Sequence of the first protein:
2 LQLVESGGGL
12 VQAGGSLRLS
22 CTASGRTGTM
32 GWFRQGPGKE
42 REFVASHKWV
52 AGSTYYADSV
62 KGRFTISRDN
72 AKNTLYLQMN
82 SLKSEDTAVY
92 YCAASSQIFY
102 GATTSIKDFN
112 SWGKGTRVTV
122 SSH

Residue-level contacts at the interface:
Residue K214 in the second protein interacts with residue S54 in the first protein (closest heavy-atom distance 4.2 Å).
Residue P218 in the second protein contacts residue I99 in the first protein (closest heavy-atom distance 4.6 Å).
Residue A215 in the second protein is in contact with residue F100 in the first protein (closest heavy-atom distance 3.5 Å).
Residue H173 in the second protein is in contact with residue Y101 in the first protein (closest heavy-atom distance 2.8 Å).
Residue F168 in the second protein is in contact with residue Y56 in the first protein (closest heavy-atom distance 3.9 Å).
Residue E211 in the second protein interacts with residue Y101 in the first protein (closest heavy-atom distance 2.9 Å).
Residue P386 in the second protein interacts with residue Q98 in the first protein (closest heavy-atom distance 3.5 Å).
Residue E211 in the second protein interacts with residue A103 in the first protein (closest heavy-atom distance 5.0 Å).
Residue T207 in the second protein contacts residue Y101 in the first protein (closest heavy-atom distance 4.2 Å).
Residue K214 in the second protein is in contact with residue I99 in the first protein (closest heavy-atom distance 4.2 Å).
Residue Q216 in the second protein contacts residue I99 in the first protein (closest heavy-atom distance 4.0 Å).
Residue V208 in the second protein contacts residue Y101 in the first protein (closest heavy-atom distance 3.5 Å).
Residue F168 in the second protein interacts with residue A58 in the first protein (closest heavy-atom distance 4.7 Å).
Residue V175 in the second protein contacts residue F100 in the first protein (closest heavy-atom distance 4.5 Å).
Residue P167 in the second protein interacts with residue A103 in the first protein (closest heavy-atom distance 3.1 Å).
Residue F168 in the second protein interacts with residue F44 in the first protein (closest heavy-atom distance 3.8 Å).
Residue Q170 in the second protein contacts residue T105 in the first protein (closest heavy-atom distance 3.2 Å).
Residue E166 in the second protein contacts residue Y101 in the first protein (closest heavy-atom distance 4.8 Å).
Residue H173 in the second protein contacts residue G102 in the first protein (closest heavy-atom distance 4.6 Å).
Residue A215 in the second protein contacts residue I99 in the first protein (closest heavy-atom distance 3.8 Å).
Residue K214 in the second protein contacts residue Y56 in the first protein (closest heavy-atom distance 3.6 Å).
Residue H173 in the second protein interacts with residue D109 in the first protein (closest heavy-atom distance 3.8 Å).
Residue Q170 in the second protein is in contact with residue S106 in the first protein (closest heavy-atom distance 3.8 Å).
Residue F168 in the second protein contacts residue A103 in the first protein (closest heavy-atom distance 3.4 Å).
Residue A215 in the second protein contacts residue K49 in the first protein (closest heavy-atom distance 4.3 Å).
Residue G223 in the second protein contacts residue I99 in the first protein (closest heavy-atom distance 3.6 Å).
Residue V175 in the second protein is in contact with residue Y101 in the first protein (closest heavy-atom distance 3.9 Å).
Residue P167 in the second protein is in contact with residue Y101 in the first protein (closest heavy-atom distance 4.3 Å).
Residue S174 in the second protein interacts with residue Y101 in the first protein (closest heavy-atom distance 3.5 Å).
Residue P167 in the second protein contacts residue Y56 in the first protein (closest heavy-atom distance 4.0 Å).
Residue P218 in the second protein contacts residue R27 in the first protein (closest heavy-atom distance 4.0 Å).
Residue Q170 in the second protein is in contact with residue T104 in the first protein (closest heavy-atom distance 2.8 Å).
Residue I212 in the second protein contacts residue Y101 in the first protein (closest heavy-atom distance 4.3 Å).
Residue V165 in the second protein interacts with residue Y101 in the first protein (closest heavy-atom distance 2.6 Å).
Residue K214 in the second protein is in contact with residue K49 in the first protein (closest heavy-atom distance 3.6 Å).
Residue L213 in the second protein interacts with residue V51 in the first protein (closest heavy-atom distance 3.8 Å).
Residue P218 in the second protein contacts residue W50 in the first protein (closest heavy-atom distance 3.0 Å).
Residue E211 in the second protein interacts with residue Y56 in the first protein (closest heavy-atom distance 2.6 Å).
Residue Q170 in the second protein contacts residue G102 in the first protein (closest heavy-atom distance 4.9 Å).
Residue A164 in the second protein contacts residue Y101 in the first protein (closest heavy-atom distance 4.5 Å).
Residue Q170 in the second protein interacts with residue A103 in the first protein (closest heavy-atom distance 2.5 Å).
Residue F168 in the second protein interacts with residue Y57 in the first protein (closest heavy-atom distance 3.1 Å).
Residue F168 in the second protein is in contact with residue T105 in the first protein (closest heavy-atom distance 3.6 Å).
Residue K214 in the second protein is in contact with residue V51 in the first protein (closest heavy-atom distance 3.8 Å).
Residue H173 in the second protein contacts residue F100 in the first protein (closest heavy-atom distance 3.2 Å).
Residue N384 in the second protein is in contact with residue N111 in the first protein (closest heavy-atom distance 3.6 Å).
Residue A178 in the second protein is in contact with residue Y101 in the first protein (closest heavy-atom distance 3.0 Å).
Residue E211 in the second protein contacts residue K49 in the first protein (closest heavy-atom distance 4.6 Å).
Residue K214 in the second protein interacts with residue G53 in the first protein (closest heavy-atom distance 3.3 Å).
Residue Q216 in the second protein contacts residue V51 in the first protein (closest heavy-atom distance 4.1 Å).
Residue P167 in the second protein contacts residue G102 in the first protein (closest heavy-atom distance 4.0 Å).
Residue H172 in the second protein contacts residue Y101 in the first protein (closest heavy-atom distance 3.8 Å).
Residue Q216 in the second protein contacts residue W50 in the first protein (closest heavy-atom distance 4.4 Å).
Residue T217 in the second protein is in contact with residue I99 in the first protein (closest heavy-atom distance 4.4 Å).
Residue E211 in the second protein contacts residue G102 in the first protein (closest heavy-atom distance 3.7 Å).

These two protein chains interact to form a complex.

Sequence of the second protein:
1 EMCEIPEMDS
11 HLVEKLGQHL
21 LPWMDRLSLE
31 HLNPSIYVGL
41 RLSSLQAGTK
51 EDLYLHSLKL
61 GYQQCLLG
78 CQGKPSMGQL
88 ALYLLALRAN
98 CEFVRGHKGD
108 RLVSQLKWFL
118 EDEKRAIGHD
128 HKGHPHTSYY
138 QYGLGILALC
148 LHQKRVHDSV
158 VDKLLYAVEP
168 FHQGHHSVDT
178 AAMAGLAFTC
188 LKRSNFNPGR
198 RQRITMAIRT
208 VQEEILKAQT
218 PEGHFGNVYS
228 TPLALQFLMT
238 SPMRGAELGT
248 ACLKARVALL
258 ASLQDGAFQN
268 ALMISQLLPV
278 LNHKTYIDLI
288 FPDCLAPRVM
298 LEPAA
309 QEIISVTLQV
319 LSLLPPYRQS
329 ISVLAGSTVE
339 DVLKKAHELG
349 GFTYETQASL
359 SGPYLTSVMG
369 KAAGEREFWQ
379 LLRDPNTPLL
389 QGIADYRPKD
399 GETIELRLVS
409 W